These two protein chains interact to form a complex.

Sequence of protein 2:
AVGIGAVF

Sequence of protein 1:
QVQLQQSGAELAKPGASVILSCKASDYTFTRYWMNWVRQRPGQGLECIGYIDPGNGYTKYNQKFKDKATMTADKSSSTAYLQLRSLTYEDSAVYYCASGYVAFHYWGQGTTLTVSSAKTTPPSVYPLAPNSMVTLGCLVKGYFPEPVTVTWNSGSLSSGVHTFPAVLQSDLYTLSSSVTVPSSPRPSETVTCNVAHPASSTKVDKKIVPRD

Interface contacts:
Residue W33 in protein 1 is in contact with residue V2 in protein 2 (closest heavy-atom distance 4.2 Å).
Residue A102 in protein 1 interacts with residue F8 in protein 2 (closest heavy-atom distance 4.0 Å).
Residue A102 in protein 1 interacts with residue G5 in protein 2 (closest heavy-atom distance 4.5 Å).
Residue Y50 in protein 1 contacts residue V7 in protein 2 (closest heavy-atom distance 4.5 Å).
Residue A102 in protein 1 is in contact with residue A6 in protein 2 (closest heavy-atom distance 3.8 Å).
Residue W33 in protein 1 is in contact with residue F8 in protein 2 (closest heavy-atom distance 3.4 Å).
Residue Y100 in protein 1 is in contact with residue I4 in protein 2 (closest heavy-atom distance 2.9 Å).
Residue Y32 in protein 1 is in contact with residue V2 in protein 2 (closest heavy-atom distance 3.8 Å).
Residue G99 in protein 1 is in contact with residue V2 in protein 2 (closest heavy-atom distance 4.7 Å).
Residue V101 in protein 1 interacts with residue I4 in protein 2 (closest heavy-atom distance 3.7 Å).
Residue W33 in protein 1 contacts residue A1 in protein 2 (closest heavy-atom distance 3.4 Å).
Residue D52 in protein 1 contacts residue A1 in protein 2 (closest heavy-atom distance 3.2 Å).
Residue Y100 in protein 1 contacts residue V2 in protein 2 (closest heavy-atom distance 4.3 Å).
Residue A102 in protein 1 interacts with residue I4 in protein 2 (closest heavy-atom distance 3.1 Å).
Residue Y100 in protein 1 interacts with residue G3 in protein 2 (closest heavy-atom distance 3.1 Å).
Residue T30 in protein 1 contacts residue A1 in protein 2 (closest heavy-atom distance 4.5 Å).
Residue W33 in protein 1 contacts residue G3 in protein 2 (closest heavy-atom distance 4.8 Å).
Residue K59 in protein 1 is in contact with residue F8 in protein 2 (closest heavy-atom distance 4.8 Å).
Residue Y50 in protein 1 interacts with residue F8 in protein 2 (closest heavy-atom distance 2.9 Å).
Residue R31 in protein 1 is in contact with residue A1 in protein 2 (closest heavy-atom distance 3.5 Å).
Residue N35 in protein 1 is in contact with residue F8 in protein 2 (closest heavy-atom distance 3.7 Å).
Residue R31 in protein 1 is in contact with residue V2 in protein 2 (closest heavy-atom distance 2.9 Å).
Residue Y32 in protein 1 is in contact with residue A1 in protein 2 (closest heavy-atom distance 4.7 Å).